Sequence of chain B:
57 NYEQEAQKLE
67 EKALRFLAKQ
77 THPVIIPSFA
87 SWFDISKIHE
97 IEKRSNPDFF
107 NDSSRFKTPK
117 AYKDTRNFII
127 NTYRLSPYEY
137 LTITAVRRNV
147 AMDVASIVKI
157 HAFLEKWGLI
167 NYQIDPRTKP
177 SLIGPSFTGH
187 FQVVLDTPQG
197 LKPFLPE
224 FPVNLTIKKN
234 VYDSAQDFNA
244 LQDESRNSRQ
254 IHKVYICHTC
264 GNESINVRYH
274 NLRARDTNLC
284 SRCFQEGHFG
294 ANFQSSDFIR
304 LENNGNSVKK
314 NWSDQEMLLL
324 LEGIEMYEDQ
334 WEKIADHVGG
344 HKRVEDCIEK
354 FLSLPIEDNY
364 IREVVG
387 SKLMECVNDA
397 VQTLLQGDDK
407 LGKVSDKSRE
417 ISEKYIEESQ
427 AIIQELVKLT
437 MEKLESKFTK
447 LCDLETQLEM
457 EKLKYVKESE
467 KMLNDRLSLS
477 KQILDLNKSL

The following describes two proteins that form a bound complex.

Contacts between the two chains:
Residue W334 in chain B is in contact with residue I257 in chain A (closest heavy-atom distance 3.9 Å).
Residue L355 in chain B interacts with residue I257 in chain A (closest heavy-atom distance 3.7 Å).
Residue R303 in chain B is in contact with residue L230 in chain A (closest heavy-atom distance 3.8 Å).
Residue E366 in chain B interacts with residue R198 in chain A (closest heavy-atom distance 3.9 Å).
Residue E360 in chain B contacts residue K255 in chain A (closest heavy-atom distance 3.6 Å).
Residue F287 in chain B is in contact with residue L230 in chain A (closest heavy-atom distance 4.1 Å).
Residue L324 in chain B interacts with residue V243 in chain A (closest heavy-atom distance 3.6 Å).
Residue I302 in chain B contacts residue L242 in chain A (closest heavy-atom distance 3.8 Å).
Residue I364 in chain B is in contact with residue I195 in chain A (closest heavy-atom distance 3.7 Å).
Residue R303 in chain B contacts residue D235 in chain A (closest heavy-atom distance 3.3 Å).
Residue L355 in chain B is in contact with residue R258 in chain A (closest heavy-atom distance 3.0 Å).
Residue S299 in chain B is in contact with residue K238 in chain A (closest heavy-atom distance 2.7 Å).
Residue F354 in chain B is in contact with residue L250 in chain A (closest heavy-atom distance 3.9 Å).
Residue L321 in chain B is in contact with residue L242 in chain A (closest heavy-atom distance 4.0 Å).
Residue I327 in chain B is in contact with residue L250 in chain A (closest heavy-atom distance 3.8 Å).
Residue I359 in chain B contacts residue L251 in chain A (closest heavy-atom distance 3.8 Å).
Residue L324 in chain B contacts residue K246 in chain A (closest heavy-atom distance 3.6 Å).
Residue I302 in chain B contacts residue K238 in chain A (closest heavy-atom distance 3.9 Å).
Residue F301 in chain B is in contact with residue K238 in chain A (closest heavy-atom distance 4.0 Å).
Residue R365 in chain B is in contact with residue D130 in chain A (closest heavy-atom distance 3.8 Å).
Residue R303 in chain B is in contact with residue S231 in chain A (closest heavy-atom distance 4.0 Å).
Residue N362 in chain B contacts residue T129 in chain A (closest heavy-atom distance 3.7 Å).
Residue Y363 in chain B interacts with residue R198 in chain A (closest heavy-atom distance 3.8 Å).
Residue L324 in chain B interacts with residue S247 in chain A (closest heavy-atom distance 3.4 Å).
Residue D317 in chain B interacts with residue K240 in chain A (closest heavy-atom distance 3.5 Å).
Residue Q288 in chain B is in contact with residue L230 in chain A (closest heavy-atom distance 3.7 Å).
Residue D317 in chain B is in contact with residue I239 in chain A (closest heavy-atom distance 3.4 Å).
Residue L357 in chain B contacts residue R258 in chain A (closest heavy-atom distance 3.7 Å).
Residue E360 in chain B contacts residue L251 in chain A (closest heavy-atom distance 3.3 Å).
Residue L321 in chain B contacts residue V243 in chain A (closest heavy-atom distance 4.1 Å).
Residue V367 in chain B contacts residue T191 in chain A (closest heavy-atom distance 3.4 Å).
Residue V367 in chain B interacts with residue R194 in chain A (closest heavy-atom distance 3.6 Å).
Residue D317 in chain B is in contact with residue V243 in chain A (closest heavy-atom distance 4.1 Å).
Residue Y272 in chain B interacts with residue L230 in chain A (closest heavy-atom distance 3.3 Å).
Residue Y363 in chain B is in contact with residue I199 in chain A (closest heavy-atom distance 4.0 Å).
Residue Y363 in chain B contacts residue R202 in chain A (closest heavy-atom distance 3.3 Å).
Residue E366 in chain B interacts with residue D128 in chain A (closest heavy-atom distance 4.0 Å).
Residue E328 in chain B contacts residue L250 in chain A (closest heavy-atom distance 4.1 Å).
Residue E328 in chain B is in contact with residue K246 in chain A (closest heavy-atom distance 3.3 Å).
Residue V367 in chain B is in contact with residue I195 in chain A (closest heavy-atom distance 3.7 Å).
Residue I302 in chain B contacts residue D235 in chain A (closest heavy-atom distance 4.0 Å).
Residue E366 in chain B interacts with residue T129 in chain A (closest heavy-atom distance 4.2 Å).
Residue S299 in chain B contacts residue A211 in chain A (closest heavy-atom distance 4.0 Å).
Residue Q288 in chain B is in contact with residue D228 in chain A (closest heavy-atom distance 4.1 Å).
Residue F354 in chain B contacts residue Q254 in chain A (closest heavy-atom distance 3.2 Å).
Residue E331 in chain B contacts residue K253 in chain A (closest heavy-atom distance 3.3 Å).
Residue I359 in chain B is in contact with residue L248 in chain A (closest heavy-atom distance 3.7 Å).
Residue E360 in chain B contacts residue I199 in chain A (closest heavy-atom distance 4.1 Å).
Residue I359 in chain B contacts residue S247 in chain A (closest heavy-atom distance 3.3 Å).
Residue F354 in chain B interacts with residue I257 in chain A (closest heavy-atom distance 3.7 Å).
Residue L321 in chain B is in contact with residue I239 in chain A (closest heavy-atom distance 3.9 Å).
Residue E325 in chain B is in contact with residue K246 in chain A (closest heavy-atom distance 2.3 Å).
Residue I359 in chain B contacts residue Q254 in chain A (closest heavy-atom distance 3.4 Å).
Residue L324 in chain B contacts residue L250 in chain A (closest heavy-atom distance 3.8 Å).
Residue L357 in chain B interacts with residue Q254 in chain A (closest heavy-atom distance 4.0 Å).
Residue R303 in chain B interacts with residue S232 in chain A (closest heavy-atom distance 3.4 Å).
Residue I302 in chain B is in contact with residue I239 in chain A (closest heavy-atom distance 3.7 Å).
Residue L355 in chain B contacts residue L261 in chain A (closest heavy-atom distance 4.0 Å).
Residue L275 in chain B contacts residue L242 in chain A (closest heavy-atom distance 4.0 Å).
Residue E366 in chain B contacts residue D130 in chain A (closest heavy-atom distance 3.8 Å).

Sequence of chain A:
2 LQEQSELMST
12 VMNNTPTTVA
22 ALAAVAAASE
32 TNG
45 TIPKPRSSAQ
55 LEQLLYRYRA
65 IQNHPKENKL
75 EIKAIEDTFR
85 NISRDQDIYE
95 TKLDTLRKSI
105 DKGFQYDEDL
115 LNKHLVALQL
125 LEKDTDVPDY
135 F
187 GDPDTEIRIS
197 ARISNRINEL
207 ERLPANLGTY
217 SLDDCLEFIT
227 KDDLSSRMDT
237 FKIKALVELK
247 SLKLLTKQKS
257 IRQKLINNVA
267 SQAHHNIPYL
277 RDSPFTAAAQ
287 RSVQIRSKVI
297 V